Sequence of the first protein:
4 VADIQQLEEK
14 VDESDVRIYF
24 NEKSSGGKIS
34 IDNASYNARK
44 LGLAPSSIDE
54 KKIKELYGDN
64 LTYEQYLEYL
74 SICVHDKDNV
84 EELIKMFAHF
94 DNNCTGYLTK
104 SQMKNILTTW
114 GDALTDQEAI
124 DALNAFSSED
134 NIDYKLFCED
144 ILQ

Residue-level contacts at the interface:
Residue Y39 in the first protein contacts residue V18 in the second protein (closest heavy-atom distance 3.5 Å).
Residue L145 in the first protein interacts with residue H12 in the second protein (closest heavy-atom distance 3.5 Å).
Residue L117 in the first protein is in contact with residue R14 in the second protein (closest heavy-atom distance 3.5 Å).
Residue D115 in the first protein interacts with residue L7 in the second protein (closest heavy-atom distance 3.6 Å).
Residue I144 in the first protein contacts residue V9 in the second protein (closest heavy-atom distance 3.8 Å).
Residue W113 in the first protein is in contact with residue I3 in the second protein (closest heavy-atom distance 3.8 Å).
Residue F90 in the first protein interacts with residue V9 in the second protein (closest heavy-atom distance 3.7 Å).
Residue Q146 in the first protein is in contact with residue K16 in the second protein (closest heavy-atom distance 3.5 Å).
Residue L110 in the first protein is in contact with residue V9 in the second protein (closest heavy-atom distance 3.6 Å).
Residue A116 in the first protein interacts with residue R14 in the second protein (closest heavy-atom distance 3.0 Å).
Residue S49 in the first protein is in contact with residue R8 in the second protein (closest heavy-atom distance 4.0 Å).
Residue L46 in the first protein interacts with residue K15 in the second protein (closest heavy-atom distance 3.3 Å).
Residue A125 in the first protein contacts residue I13 in the second protein (closest heavy-atom distance 3.9 Å).
Residue M89 in the first protein interacts with residue V9 in the second protein (closest heavy-atom distance 3.8 Å).
Residue P48 in the first protein is in contact with residue A11 in the second protein (closest heavy-atom distance 3.5 Å).
Residue I144 in the first protein interacts with residue K15 in the second protein (closest heavy-atom distance 2.8 Å).
Residue M89 in the first protein is in contact with residue L6 in the second protein (closest heavy-atom distance 3.6 Å).
Residue E85 in the first protein contacts residue S5 in the second protein (closest heavy-atom distance 3.6 Å).
Residue A116 in the first protein contacts residue Q10 in the second protein (closest heavy-atom distance 3.6 Å).
Residue H92 in the first protein is in contact with residue N2 in the second protein (closest heavy-atom distance 3.8 Å).
Residue L110 in the first protein is in contact with residue I13 in the second protein (closest heavy-atom distance 3.7 Å).
Residue M89 in the first protein interacts with residue N2 in the second protein (closest heavy-atom distance 3.9 Å).
Residue G114 in the first protein is in contact with residue Q10 in the second protein (closest heavy-atom distance 3.7 Å).
Residue D81 in the first protein interacts with residue H12 in the second protein (closest heavy-atom distance 2.8 Å).
Residue Q146 in the first protein is in contact with residue K15 in the second protein (closest heavy-atom distance 2.8 Å).
Residue R42 in the first protein contacts residue K15 in the second protein (closest heavy-atom distance 3.7 Å).
Residue R42 in the first protein interacts with residue V18 in the second protein (closest heavy-atom distance 3.7 Å).
Residue G45 in the first protein interacts with residue K15 in the second protein (closest heavy-atom distance 3.6 Å).
Residue A47 in the first protein contacts residue A11 in the second protein (closest heavy-atom distance 3.5 Å).
Residue A47 in the first protein is in contact with residue H12 in the second protein (closest heavy-atom distance 3.7 Å).
Residue S49 in the first protein is in contact with residue L7 in the second protein (closest heavy-atom distance 4.2 Å).
Residue E121 in the first protein contacts residue R14 in the second protein (closest heavy-atom distance 4.2 Å).
Residue D81 in the first protein interacts with residue R8 in the second protein (closest heavy-atom distance 2.9 Å).
Residue I109 in the first protein contacts residue L6 in the second protein (closest heavy-atom distance 3.8 Å).
Residue L145 in the first protein contacts residue K15 in the second protein (closest heavy-atom distance 3.4 Å).
Residue A47 in the first protein is in contact with residue R8 in the second protein (closest heavy-atom distance 2.7 Å).
Residue L110 in the first protein is in contact with residue Q10 in the second protein (closest heavy-atom distance 3.1 Å).
Residue I144 in the first protein interacts with residue I13 in the second protein (closest heavy-atom distance 4.0 Å).
Residue R42 in the first protein contacts residue R14 in the second protein (closest heavy-atom distance 3.6 Å).
Residue A125 in the first protein contacts residue M17 in the second protein (closest heavy-atom distance 4.0 Å).
Residue I144 in the first protein interacts with residue K16 in the second protein (closest heavy-atom distance 3.7 Å).
Residue L86 in the first protein is in contact with residue S5 in the second protein (closest heavy-atom distance 4.1 Å).
Residue G114 in the first protein is in contact with residue L6 in the second protein (closest heavy-atom distance 3.9 Å).
Residue I51 in the first protein contacts residue L7 in the second protein (closest heavy-atom distance 3.5 Å).
Residue I144 in the first protein is in contact with residue H12 in the second protein (closest heavy-atom distance 3.5 Å).
Residue L86 in the first protein is in contact with residue V9 in the second protein (closest heavy-atom distance 3.7 Å).
Residue A47 in the first protein interacts with residue K15 in the second protein (closest heavy-atom distance 4.2 Å).
Residue L117 in the first protein contacts residue I13 in the second protein (closest heavy-atom distance 3.7 Å).
Residue W113 in the first protein interacts with residue Q10 in the second protein (closest heavy-atom distance 3.0 Å).
Residue A128 in the first protein is in contact with residue M17 in the second protein (closest heavy-atom distance 4.1 Å).
Residue F140 in the first protein contacts residue I13 in the second protein (closest heavy-atom distance 3.7 Å).
Residue G114 in the first protein interacts with residue L7 in the second protein (closest heavy-atom distance 3.5 Å).
Residue H78 in the first protein is in contact with residue R8 in the second protein (closest heavy-atom distance 3.2 Å).
Residue W113 in the first protein interacts with residue L6 in the second protein (closest heavy-atom distance 3.5 Å).
Residue M89 in the first protein is in contact with residue S5 in the second protein (closest heavy-atom distance 3.4 Å).
Residue L86 in the first protein is in contact with residue R8 in the second protein (closest heavy-atom distance 3.8 Å).
Residue D115 in the first protein contacts residue R14 in the second protein (closest heavy-atom distance 2.9 Å).
Residue D143 in the first protein interacts with residue K16 in the second protein (closest heavy-atom distance 3.1 Å).
Residue H92 in the first protein interacts with residue K1 in the second protein (closest heavy-atom distance 3.7 Å).
Residue D115 in the first protein is in contact with residue Q10 in the second protein (closest heavy-atom distance 2.9 Å).

Sequence of the second protein:
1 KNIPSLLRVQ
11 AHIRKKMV

This data describes a binding interaction between two proteins.